Sequence of the second protein:
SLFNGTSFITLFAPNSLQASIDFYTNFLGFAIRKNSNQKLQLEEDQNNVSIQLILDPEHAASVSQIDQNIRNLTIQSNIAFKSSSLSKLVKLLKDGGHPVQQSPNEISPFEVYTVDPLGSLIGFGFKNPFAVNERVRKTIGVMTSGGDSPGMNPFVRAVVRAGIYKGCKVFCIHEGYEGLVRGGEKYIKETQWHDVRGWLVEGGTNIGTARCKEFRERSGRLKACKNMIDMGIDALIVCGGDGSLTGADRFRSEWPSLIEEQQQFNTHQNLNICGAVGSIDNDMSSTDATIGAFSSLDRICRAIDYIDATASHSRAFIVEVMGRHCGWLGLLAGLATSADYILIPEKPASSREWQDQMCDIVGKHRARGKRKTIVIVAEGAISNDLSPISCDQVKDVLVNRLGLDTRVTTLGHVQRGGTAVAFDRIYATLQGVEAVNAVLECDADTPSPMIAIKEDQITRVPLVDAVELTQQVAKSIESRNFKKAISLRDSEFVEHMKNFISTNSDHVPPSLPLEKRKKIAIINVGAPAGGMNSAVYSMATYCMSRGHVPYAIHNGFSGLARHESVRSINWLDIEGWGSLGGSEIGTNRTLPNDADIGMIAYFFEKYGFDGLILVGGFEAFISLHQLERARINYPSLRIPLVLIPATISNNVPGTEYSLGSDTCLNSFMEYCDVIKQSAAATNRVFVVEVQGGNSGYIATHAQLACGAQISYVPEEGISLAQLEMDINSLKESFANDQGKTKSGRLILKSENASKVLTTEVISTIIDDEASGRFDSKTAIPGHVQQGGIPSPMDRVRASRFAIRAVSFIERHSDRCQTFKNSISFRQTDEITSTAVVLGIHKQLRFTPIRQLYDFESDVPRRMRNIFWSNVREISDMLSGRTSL

The following describes two proteins that form a bound complex.

Sequence of the first protein:
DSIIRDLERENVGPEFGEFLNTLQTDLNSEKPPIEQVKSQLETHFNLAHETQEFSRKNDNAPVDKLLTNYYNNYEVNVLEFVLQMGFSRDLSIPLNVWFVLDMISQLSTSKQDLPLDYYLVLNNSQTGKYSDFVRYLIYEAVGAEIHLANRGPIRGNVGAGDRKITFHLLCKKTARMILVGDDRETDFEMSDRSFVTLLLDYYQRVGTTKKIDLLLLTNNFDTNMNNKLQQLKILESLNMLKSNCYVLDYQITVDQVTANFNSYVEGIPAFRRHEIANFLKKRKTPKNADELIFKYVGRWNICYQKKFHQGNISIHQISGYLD

Residue-level contacts at the interface:
Residue T939 in the second protein is in contact with residue G326 in the first protein (closest heavy-atom distance 3.1 Å).
Residue T939 in the second protein interacts with residue R327 in the first protein (closest heavy-atom distance 3.8 Å).
Residue I208 in the second protein contacts residue L350 in the first protein (closest heavy-atom distance 4.3 Å).
Residue S784 in the second protein contacts residue R327 in the first protein (closest heavy-atom distance 3.3 Å).
Residue S936 in the second protein interacts with residue D351 in the first protein (closest heavy-atom distance 3.3 Å).
Residue N791 in the second protein is in contact with residue Y349 in the first protein (closest heavy-atom distance 3.8 Å).
Residue E930 in the second protein contacts residue R301 in the first protein (closest heavy-atom distance 3.2 Å).
Residue I208 in the second protein contacts residue P297 in the first protein (closest heavy-atom distance 3.6 Å).
Residue N791 in the second protein is in contact with residue S271 in the first protein (closest heavy-atom distance 4.1 Å).
Residue R938 in the second protein contacts residue R301 in the first protein (closest heavy-atom distance 4.2 Å).
Residue Y209 in the second protein interacts with residue R301 in the first protein (closest heavy-atom distance 3.2 Å).
Residue G937 in the second protein is in contact with residue N329 in the first protein (closest heavy-atom distance 3.2 Å).
Residue Y209 in the second protein interacts with residue W328 in the first protein (closest heavy-atom distance 3.4 Å).
Residue E787 in the second protein is in contact with residue N267 in the first protein (closest heavy-atom distance 3.1 Å).
Residue L941 in the second protein interacts with residue K323 in the first protein (closest heavy-atom distance 3.7 Å).
Residue Y209 in the second protein contacts residue P297 in the first protein (closest heavy-atom distance 3.2 Å).
Residue E779 in the second protein interacts with residue Q232 in the first protein (closest heavy-atom distance 3.9 Å).
Residue E779 in the second protein interacts with residue Y324 in the first protein (closest heavy-atom distance 4.1 Å).
Residue M780 in the second protein contacts residue V325 in the first protein (closest heavy-atom distance 4.1 Å).
Residue Y209 in the second protein interacts with residue H302 in the first protein (closest heavy-atom distance 3.9 Å).
Residue E787 in the second protein is in contact with residue Y349 in the first protein (closest heavy-atom distance 3.2 Å).
Residue S784 in the second protein interacts with residue Y349 in the first protein (closest heavy-atom distance 3.1 Å).
Residue M780 in the second protein is in contact with residue S265 in the first protein (closest heavy-atom distance 3.5 Å).
Residue N783 in the second protein is in contact with residue N267 in the first protein (closest heavy-atom distance 4.0 Å).
Residue G211 in the second protein is in contact with residue I296 in the first protein (closest heavy-atom distance 3.5 Å).
Residue D933 in the second protein interacts with residue W328 in the first protein (closest heavy-atom distance 4.0 Å).
Residue E787 in the second protein is in contact with residue I330 in the first protein (closest heavy-atom distance 3.6 Å).
Residue M780 in the second protein contacts residue R327 in the first protein (closest heavy-atom distance 2.5 Å).
Residue W237 in the second protein contacts residue L350 in the first protein (closest heavy-atom distance 3.6 Å).
Residue R205 in the second protein is in contact with residue D351 in the first protein (closest heavy-atom distance 3.7 Å).
Residue N783 in the second protein is in contact with residue L266 in the first protein (closest heavy-atom distance 3.9 Å).
Residue R800 in the second protein interacts with residue D351 in the first protein (closest heavy-atom distance 3.4 Å).
Residue R241 in the second protein contacts residue D351 in the first protein (closest heavy-atom distance 3.0 Å).
Residue G937 in the second protein is in contact with residue L350 in the first protein (closest heavy-atom distance 3.6 Å).
Residue T939 in the second protein interacts with residue N329 in the first protein (closest heavy-atom distance 3.5 Å).
Residue L941 in the second protein contacts residue F322 in the first protein (closest heavy-atom distance 3.8 Å).
Residue S940 in the second protein interacts with residue V325 in the first protein (closest heavy-atom distance 3.7 Å).
Residue R938 in the second protein interacts with residue W328 in the first protein (closest heavy-atom distance 3.0 Å).
Residue L941 in the second protein interacts with residue V325 in the first protein (closest heavy-atom distance 3.6 Å).
Residue Y209 in the second protein contacts residue I296 in the first protein (closest heavy-atom distance 3.8 Å).
Residue S788 in the second protein interacts with residue Y349 in the first protein (closest heavy-atom distance 3.6 Å).
Residue W237 in the second protein contacts residue D351 in the first protein (closest heavy-atom distance 3.0 Å).
Residue K210 in the second protein contacts residue I296 in the first protein (closest heavy-atom distance 3.4 Å).
Residue M934 in the second protein is in contact with residue W328 in the first protein (closest heavy-atom distance 3.4 Å).
Residue N783 in the second protein contacts residue S265 in the first protein (closest heavy-atom distance 3.3 Å).
Residue M780 in the second protein contacts residue K323 in the first protein (closest heavy-atom distance 3.3 Å).
Residue D933 in the second protein contacts residue R301 in the first protein (closest heavy-atom distance 3.3 Å).
Residue N783 in the second protein interacts with residue R327 in the first protein (closest heavy-atom distance 3.8 Å).
Residue L941 in the second protein contacts residue L308 in the first protein (closest heavy-atom distance 3.5 Å).
Residue E787 in the second protein is in contact with residue R327 in the first protein (closest heavy-atom distance 3.0 Å).
Residue T939 in the second protein is in contact with residue W328 in the first protein (closest heavy-atom distance 3.6 Å).
Residue Y209 in the second protein contacts residue A298 in the first protein (closest heavy-atom distance 3.0 Å).
Residue E787 in the second protein is in contact with residue E264 in the first protein (closest heavy-atom distance 2.8 Å).
Residue M780 in the second protein contacts residue Y324 in the first protein (closest heavy-atom distance 3.7 Å).
Residue K786 in the second protein is in contact with residue N267 in the first protein (closest heavy-atom distance 3.4 Å).
Residue G937 in the second protein contacts residue D351 in the first protein (closest heavy-atom distance 4.3 Å).
Residue M934 in the second protein interacts with residue R301 in the first protein (closest heavy-atom distance 3.6 Å).
Residue G937 in the second protein interacts with residue W328 in the first protein (closest heavy-atom distance 3.6 Å).
Residue T939 in the second protein interacts with residue I304 in the first protein (closest heavy-atom distance 4.2 Å).
Residue S788 in the second protein is in contact with residue D351 in the first protein (closest heavy-atom distance 2.9 Å).